This data describes a binding interaction between two proteins.

Sequence of the second protein:
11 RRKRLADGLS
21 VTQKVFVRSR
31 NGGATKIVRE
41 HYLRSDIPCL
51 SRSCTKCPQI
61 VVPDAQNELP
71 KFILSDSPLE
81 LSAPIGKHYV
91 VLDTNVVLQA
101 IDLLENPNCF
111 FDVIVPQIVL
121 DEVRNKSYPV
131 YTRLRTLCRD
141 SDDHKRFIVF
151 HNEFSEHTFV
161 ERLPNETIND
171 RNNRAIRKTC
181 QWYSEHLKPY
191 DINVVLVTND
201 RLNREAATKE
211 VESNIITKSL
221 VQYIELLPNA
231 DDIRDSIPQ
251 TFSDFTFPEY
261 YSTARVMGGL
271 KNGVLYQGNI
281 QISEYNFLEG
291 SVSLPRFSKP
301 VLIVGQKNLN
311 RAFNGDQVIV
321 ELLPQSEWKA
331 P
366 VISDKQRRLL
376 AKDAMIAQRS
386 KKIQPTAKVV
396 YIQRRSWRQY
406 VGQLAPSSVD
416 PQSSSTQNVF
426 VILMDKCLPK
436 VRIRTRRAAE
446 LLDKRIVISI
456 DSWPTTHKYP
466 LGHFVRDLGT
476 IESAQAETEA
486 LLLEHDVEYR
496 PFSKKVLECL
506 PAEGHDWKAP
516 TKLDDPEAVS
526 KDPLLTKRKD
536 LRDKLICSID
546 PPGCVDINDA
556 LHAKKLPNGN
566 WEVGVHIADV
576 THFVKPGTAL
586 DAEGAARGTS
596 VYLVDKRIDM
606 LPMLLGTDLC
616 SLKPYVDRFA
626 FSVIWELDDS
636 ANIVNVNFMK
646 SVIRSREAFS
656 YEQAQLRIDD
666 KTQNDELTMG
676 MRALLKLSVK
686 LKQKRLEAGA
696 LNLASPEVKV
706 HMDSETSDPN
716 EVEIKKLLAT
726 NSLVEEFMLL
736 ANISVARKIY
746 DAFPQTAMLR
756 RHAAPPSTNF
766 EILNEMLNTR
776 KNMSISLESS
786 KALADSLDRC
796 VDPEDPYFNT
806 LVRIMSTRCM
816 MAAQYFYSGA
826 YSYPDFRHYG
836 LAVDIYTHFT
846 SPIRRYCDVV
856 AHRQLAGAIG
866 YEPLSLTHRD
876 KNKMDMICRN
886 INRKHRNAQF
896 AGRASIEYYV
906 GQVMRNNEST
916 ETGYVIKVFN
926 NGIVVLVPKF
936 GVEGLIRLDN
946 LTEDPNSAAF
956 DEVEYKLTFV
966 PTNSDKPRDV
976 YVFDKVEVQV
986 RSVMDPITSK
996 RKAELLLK

Interface contacts:
Residue I168 in the second protein is in contact with residue Y177 in the first protein (closest heavy-atom distance 3.6 Å).
Residue V38 in the second protein contacts residue P44 in the first protein (closest heavy-atom distance 3.7 Å).
Residue G33 in the second protein interacts with residue F174 in the first protein (closest heavy-atom distance 4.1 Å).
Residue S29 in the second protein interacts with residue T173 in the first protein (closest heavy-atom distance 3.9 Å).
Residue S29 in the second protein contacts residue P172 in the first protein (closest heavy-atom distance 4.7 Å).
Residue V25 in the second protein interacts with residue M179 in the first protein (closest heavy-atom distance 3.8 Å).
Residue V27 in the second protein contacts residue F174 in the first protein (closest heavy-atom distance 4.3 Å).
Residue K24 in the second protein interacts with residue Y177 in the first protein (closest heavy-atom distance 3.9 Å).
Residue R265 in the second protein contacts residue E170 in the first protein (closest heavy-atom distance 3.9 Å).
Residue R162 in the second protein contacts residue D178 in the first protein (closest heavy-atom distance 3.5 Å).
Residue D369 in the second protein contacts residue L166 in the first protein (closest heavy-atom distance 4.5 Å).
Residue G268 in the second protein is in contact with residue L171 in the first protein (closest heavy-atom distance 3.7 Å).
Residue V38 in the second protein contacts residue S45 in the first protein (closest heavy-atom distance 3.7 Å).
Residue N31 in the second protein contacts residue L171 in the first protein (closest heavy-atom distance 4.0 Å).
Residue V27 in the second protein is in contact with residue Y177 in the first protein (closest heavy-atom distance 4.7 Å).
Residue V27 in the second protein interacts with residue M179 in the first protein (closest heavy-atom distance 3.6 Å).
Residue D369 in the second protein interacts with residue E169 in the first protein (closest heavy-atom distance 3.6 Å).
Residue A34 in the second protein is in contact with residue F174 in the first protein (closest heavy-atom distance 3.5 Å).
Residue A264 in the second protein interacts with residue E170 in the first protein (closest heavy-atom distance 3.7 Å).
Residue G33 in the second protein is in contact with residue V68 in the first protein (closest heavy-atom distance 3.5 Å).
Residue F26 in the second protein interacts with residue Y177 in the first protein (closest heavy-atom distance 3.6 Å).
Residue Q23 in the second protein interacts with residue P44 in the first protein (closest heavy-atom distance 3.3 Å).
Residue V27 in the second protein is in contact with residue P157 in the first protein (closest heavy-atom distance 4.0 Å).
Residue K36 in the second protein contacts residue S46 in the first protein (closest heavy-atom distance 3.0 Å).
Residue D369 in the second protein is in contact with residue E167 in the first protein (closest heavy-atom distance 3.7 Å).
Residue S29 in the second protein is in contact with residue F174 in the first protein (closest heavy-atom distance 2.9 Å).
Residue N272 in the second protein is in contact with residue E169 in the first protein (closest heavy-atom distance 4.1 Å).
Residue A264 in the second protein interacts with residue S161 in the first protein (closest heavy-atom distance 4.2 Å).
Residue A34 in the second protein contacts residue P157 in the first protein (closest heavy-atom distance 4.2 Å).
Residue V25 in the second protein interacts with residue Y177 in the first protein (closest heavy-atom distance 3.7 Å).
Residue R162 in the second protein contacts residue Y177 in the first protein (closest heavy-atom distance 3.5 Å).
Residue V25 in the second protein interacts with residue D176 in the first protein (closest heavy-atom distance 4.7 Å).
Residue M267 in the second protein interacts with residue L171 in the first protein (closest heavy-atom distance 4.0 Å).
Residue K271 in the second protein is in contact with residue L171 in the first protein (closest heavy-atom distance 4.0 Å).
Residue G32 in the second protein is in contact with residue P172 in the first protein (closest heavy-atom distance 3.4 Å).
Residue V27 in the second protein contacts residue D178 in the first protein (closest heavy-atom distance 4.8 Å).
Residue G32 in the second protein contacts residue L171 in the first protein (closest heavy-atom distance 3.5 Å).
Residue G32 in the second protein contacts residue V68 in the first protein (closest heavy-atom distance 3.2 Å).
Residue A264 in the second protein contacts residue L171 in the first protein (closest heavy-atom distance 3.0 Å).
Residue S262 in the second protein is in contact with residue E170 in the first protein (closest heavy-atom distance 3.2 Å).
Residue A264 in the second protein is in contact with residue E169 in the first protein (closest heavy-atom distance 4.9 Å).
Residue R265 in the second protein interacts with residue V168 in the first protein (closest heavy-atom distance 3.2 Å).
Residue R265 in the second protein contacts residue E169 in the first protein (closest heavy-atom distance 4.5 Å).
Residue A34 in the second protein interacts with residue F124 in the first protein (closest heavy-atom distance 4.4 Å).
Residue A34 in the second protein is in contact with residue V68 in the first protein (closest heavy-atom distance 3.8 Å).
Residue A264 in the second protein contacts residue T173 in the first protein (closest heavy-atom distance 4.1 Å).
Residue G268 in the second protein interacts with residue E169 in the first protein (closest heavy-atom distance 4.0 Å).
Residue V27 in the second protein interacts with residue H175 in the first protein (closest heavy-atom distance 3.3 Å).
Residue G269 in the second protein is in contact with residue E169 in the first protein (closest heavy-atom distance 4.8 Å).
Residue K36 in the second protein contacts residue N47 in the first protein (closest heavy-atom distance 4.1 Å).
Residue K36 in the second protein interacts with residue M179 in the first protein (closest heavy-atom distance 3.7 Å).
Residue A34 in the second protein interacts with residue S66 in the first protein (closest heavy-atom distance 4.6 Å).
Residue G32 in the second protein contacts residue F174 in the first protein (closest heavy-atom distance 4.4 Å).
Residue G268 in the second protein is in contact with residue E170 in the first protein (closest heavy-atom distance 4.8 Å).
Residue K36 in the second protein interacts with residue S45 in the first protein (closest heavy-atom distance 4.4 Å).
Residue V27 in the second protein is in contact with residue D176 in the first protein (closest heavy-atom distance 2.8 Å).
Residue K36 in the second protein interacts with residue P44 in the first protein (closest heavy-atom distance 3.1 Å).
Residue I168 in the second protein interacts with residue H175 in the first protein (closest heavy-atom distance 4.7 Å).
Residue F26 in the second protein interacts with residue D176 in the first protein (closest heavy-atom distance 3.2 Å).
Residue G33 in the second protein interacts with residue P172 in the first protein (closest heavy-atom distance 4.5 Å).

Sequence of the first protein:
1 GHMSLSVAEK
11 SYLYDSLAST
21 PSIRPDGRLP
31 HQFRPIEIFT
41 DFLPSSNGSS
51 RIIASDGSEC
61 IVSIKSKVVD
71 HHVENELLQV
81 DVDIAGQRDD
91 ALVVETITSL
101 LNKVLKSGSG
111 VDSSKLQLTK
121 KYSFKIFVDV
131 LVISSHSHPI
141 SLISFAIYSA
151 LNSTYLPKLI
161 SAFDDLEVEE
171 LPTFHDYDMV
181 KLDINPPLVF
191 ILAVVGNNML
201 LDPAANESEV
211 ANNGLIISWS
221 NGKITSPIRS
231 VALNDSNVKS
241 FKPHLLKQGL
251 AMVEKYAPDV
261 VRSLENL